Contacts between the two chains:
Residue N224 in protein 2 contacts residue L235 in protein 1 (closest heavy-atom distance 3.5 Å).
Residue T234 in protein 2 interacts with residue K227 in protein 1 (closest heavy-atom distance 3.7 Å).
Residue L212 in protein 2 interacts with residue V248 in protein 1 (closest heavy-atom distance 3.9 Å).
Residue V244 in protein 2 is in contact with residue S30 in protein 1 (closest heavy-atom distance 3.7 Å).
Residue D223 in protein 2 interacts with residue T234 in protein 1 (closest heavy-atom distance 3.1 Å).
Residue K247 in protein 2 is in contact with residue T213 in protein 1 (closest heavy-atom distance 3.6 Å).
Residue I210 in protein 2 interacts with residue G249 in protein 1 (closest heavy-atom distance 3.9 Å).
Residue V245 in protein 2 interacts with residue T213 in protein 1 (closest heavy-atom distance 3.9 Å).
Residue V214 in protein 2 interacts with residue V245 in protein 1 (closest heavy-atom distance 3.6 Å).
Residue V244 in protein 2 is in contact with residue Q29 in protein 1 (closest heavy-atom distance 3.9 Å).
Residue K227 in protein 2 contacts residue A231 in protein 1 (closest heavy-atom distance 3.8 Å).
Residue T246 in protein 2 is in contact with residue T213 in protein 1 (closest heavy-atom distance 3.7 Å).
Residue V214 in protein 2 contacts residue V244 in protein 1 (closest heavy-atom distance 3.7 Å).
Residue V244 in protein 2 interacts with residue T28 in protein 1 (closest heavy-atom distance 2.3 Å).
Residue T28 in protein 2 contacts residue V244 in protein 1 (closest heavy-atom distance 2.5 Å).
Residue T211 in protein 2 contacts residue V248 in protein 1 (closest heavy-atom distance 3.4 Å).
Residue S215 in protein 2 interacts with residue V245 in protein 1 (closest heavy-atom distance 2.7 Å).
Residue V245 in protein 2 contacts residue V214 in protein 1 (closest heavy-atom distance 3.8 Å).
Residue A231 in protein 2 interacts with residue F228 in protein 1 (closest heavy-atom distance 3.4 Å).
Residue T246 in protein 2 interacts with residue L212 in protein 1 (closest heavy-atom distance 3.5 Å).
Residue T213 in protein 2 is in contact with residue V245 in protein 1 (closest heavy-atom distance 3.9 Å).
Residue K24 in protein 2 is in contact with residue V248 in protein 1 (closest heavy-atom distance 3.7 Å).
Residue V245 in protein 2 contacts residue T28 in protein 1 (closest heavy-atom distance 3.8 Å).
Residue A27 in protein 2 is in contact with residue T246 in protein 1 (closest heavy-atom distance 3.5 Å).
Residue I210 in protein 2 contacts residue V248 in protein 1 (closest heavy-atom distance 3.9 Å).
Residue V248 in protein 2 interacts with residue I210 in protein 1 (closest heavy-atom distance 3.7 Å).
Residue S215 in protein 2 is in contact with residue V244 in protein 1 (closest heavy-atom distance 3.5 Å).
Residue T246 in protein 2 interacts with residue T28 in protein 1 (closest heavy-atom distance 2.9 Å).
Residue D218 in protein 2 contacts residue Q242 in protein 1 (closest heavy-atom distance 3.4 Å).
Residue V248 in protein 2 is in contact with residue D21 in protein 1 (closest heavy-atom distance 3.6 Å).
Residue F238 in protein 2 interacts with residue D218 in protein 1 (closest heavy-atom distance 3.1 Å).
Residue T246 in protein 2 interacts with residue S26 in protein 1 (closest heavy-atom distance 3.2 Å).
Residue T246 in protein 2 interacts with residue A27 in protein 1 (closest heavy-atom distance 3.8 Å).
Residue V244 in protein 2 interacts with residue V214 in protein 1 (closest heavy-atom distance 3.7 Å).
Residue D223 in protein 2 interacts with residue F238 in protein 1 (closest heavy-atom distance 3.2 Å).
Residue T213 in protein 2 is in contact with residue T246 in protein 1 (closest heavy-atom distance 3.5 Å).
Residue V245 in protein 2 is in contact with residue S215 in protein 1 (closest heavy-atom distance 2.7 Å).
Residue G249 in protein 2 interacts with residue T211 in protein 1 (closest heavy-atom distance 2.6 Å).
Residue L212 in protein 2 contacts residue K247 in protein 1 (closest heavy-atom distance 3.6 Å).
Residue T28 in protein 2 is in contact with residue V245 in protein 1 (closest heavy-atom distance 3.8 Å).
Residue F238 in protein 2 is in contact with residue V221 in protein 1 (closest heavy-atom distance 3.4 Å).
Residue R216 in protein 2 interacts with residue T243 in protein 1 (closest heavy-atom distance 3.0 Å).
Residue L235 in protein 2 contacts residue N224 in protein 1 (closest heavy-atom distance 3.8 Å).
Residue F238 in protein 2 is in contact with residue G220 in protein 1 (closest heavy-atom distance 3.3 Å).
Residue V244 in protein 2 is in contact with residue A31 in protein 1 (closest heavy-atom distance 3.8 Å).
Residue S26 in protein 2 contacts residue T246 in protein 1 (closest heavy-atom distance 3.1 Å).
Residue T234 in protein 2 is in contact with residue N224 in protein 1 (closest heavy-atom distance 3.8 Å).
Residue T213 in protein 2 interacts with residue K247 in protein 1 (closest heavy-atom distance 2.7 Å).
Residue V244 in protein 2 contacts residue S215 in protein 1 (closest heavy-atom distance 3.6 Å).
Residue V248 in protein 2 contacts residue T211 in protein 1 (closest heavy-atom distance 3.2 Å).
Residue G220 in protein 2 is in contact with residue F238 in protein 1 (closest heavy-atom distance 3.3 Å).
Residue D21 in protein 2 contacts residue V248 in protein 1 (closest heavy-atom distance 3.3 Å).
Residue L212 in protein 2 is in contact with residue T246 in protein 1 (closest heavy-atom distance 3.6 Å).
Residue L235 in protein 2 interacts with residue F228 in protein 1 (closest heavy-atom distance 3.7 Å).
Residue T243 in protein 2 contacts residue R216 in protein 1 (closest heavy-atom distance 2.7 Å).
Residue F238 in protein 2 contacts residue D223 in protein 1 (closest heavy-atom distance 3.5 Å).
Residue T28 in protein 2 interacts with residue T246 in protein 1 (closest heavy-atom distance 3.1 Å).
Residue F238 in protein 2 contacts residue A219 in protein 1 (closest heavy-atom distance 3.1 Å).
Residue T211 in protein 2 contacts residue G249 in protein 1 (closest heavy-atom distance 2.9 Å).
Residue F238 in protein 2 contacts residue N224 in protein 1 (closest heavy-atom distance 3.4 Å).

The following describes two proteins that form a bound complex.

Sequence of protein 2:
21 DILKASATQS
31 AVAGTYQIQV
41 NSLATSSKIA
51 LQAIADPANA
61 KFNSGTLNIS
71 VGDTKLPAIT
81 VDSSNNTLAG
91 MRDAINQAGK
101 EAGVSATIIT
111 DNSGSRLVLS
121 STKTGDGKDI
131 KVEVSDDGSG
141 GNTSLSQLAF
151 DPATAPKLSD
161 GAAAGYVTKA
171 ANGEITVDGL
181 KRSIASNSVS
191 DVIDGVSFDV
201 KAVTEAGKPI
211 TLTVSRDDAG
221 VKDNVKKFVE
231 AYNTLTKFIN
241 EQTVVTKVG

Sequence of protein 1:
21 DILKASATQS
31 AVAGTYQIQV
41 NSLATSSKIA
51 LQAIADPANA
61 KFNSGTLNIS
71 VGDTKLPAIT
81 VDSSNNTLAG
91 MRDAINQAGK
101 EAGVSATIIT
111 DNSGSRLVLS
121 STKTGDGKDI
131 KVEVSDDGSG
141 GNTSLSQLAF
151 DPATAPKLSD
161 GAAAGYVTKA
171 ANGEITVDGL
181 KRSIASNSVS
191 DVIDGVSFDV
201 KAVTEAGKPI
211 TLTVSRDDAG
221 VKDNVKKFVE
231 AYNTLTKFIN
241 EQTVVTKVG